Residue-level contacts at the interface:
Residue L219 in chain B contacts residue K76 in chain A (closest heavy-atom distance 2.8 Å).
Residue K76 in chain B contacts residue G217 in chain A (closest heavy-atom distance 3.2 Å).
Residue D107 in chain B interacts with residue R191 in chain A (closest heavy-atom distance 2.9 Å).
Residue A88 in chain B is in contact with residue K200 in chain A (closest heavy-atom distance 2.7 Å).
Residue P149 in chain B contacts residue P149 in chain A (closest heavy-atom distance 3.0 Å).
Residue W195 in chain B is in contact with residue D107 in chain A (closest heavy-atom distance 3.0 Å).
Residue L134 in chain B interacts with residue L134 in chain A (closest heavy-atom distance 3.4 Å).
Residue R70 in chain B is in contact with residue G217 in chain A (closest heavy-atom distance 3.2 Å).
Residue F220 in chain B interacts with residue D78 in chain A (closest heavy-atom distance 2.8 Å).
Residue K197 in chain B interacts with residue D103 in chain A (closest heavy-atom distance 2.9 Å).
Residue R191 in chain B is in contact with residue C111 in chain A (closest heavy-atom distance 3.4 Å).
Residue K200 in chain B is in contact with residue I85 in chain A (closest heavy-atom distance 3.1 Å).
Residue Q143 in chain B contacts residue H7 in chain A (closest heavy-atom distance 3.4 Å).
Residue S64 in chain B interacts with residue F33 in chain A (closest heavy-atom distance 2.8 Å).
Residue H36 in chain B is in contact with residue S65 in chain A (closest heavy-atom distance 2.8 Å).
Residue S187 in chain B interacts with residue Y114 in chain A (closest heavy-atom distance 3.3 Å).
Residue G221 in chain B contacts residue D78 in chain A (closest heavy-atom distance 3.3 Å).
Residue P75 in chain B is in contact with residue R191 in chain A (closest heavy-atom distance 2.9 Å).
Residue Y114 in chain B is in contact with residue S187 in chain A (closest heavy-atom distance 3.4 Å).
Residue K76 in chain B interacts with residue L219 in chain A (closest heavy-atom distance 2.9 Å).
Residue R231 in chain B is in contact with residue D79 in chain A (closest heavy-atom distance 3.4 Å).
Residue S180 in chain B is in contact with residue A117 in chain A (closest heavy-atom distance 3.3 Å).
Residue L110 in chain B interacts with residue S187 in chain A (closest heavy-atom distance 2.5 Å).
Residue I145 in chain B contacts residue I145 in chain A (closest heavy-atom distance 3.4 Å).
Residue K76 in chain B is in contact with residue T218 in chain A (closest heavy-atom distance 3.2 Å).
Residue R70 in chain B contacts residue K215 in chain A (closest heavy-atom distance 3.2 Å).
Residue K200 in chain B interacts with residue F84 in chain A (closest heavy-atom distance 2.9 Å).
Residue T162 in chain B interacts with residue I138 in chain A (closest heavy-atom distance 3.2 Å).
Residue K215 in chain B contacts residue R70 in chain A (closest heavy-atom distance 2.8 Å).
Residue I138 in chain B is in contact with residue T162 in chain A (closest heavy-atom distance 3.3 Å).
Residue C111 in chain B is in contact with residue R191 in chain A (closest heavy-atom distance 3.4 Å).
Residue S187 in chain B interacts with residue L110 in chain A (closest heavy-atom distance 2.6 Å).
Residue G217 in chain B interacts with residue P75 in chain A (closest heavy-atom distance 3.3 Å).
Residue Y163 in chain B is in contact with residue S139 in chain A (closest heavy-atom distance 3.1 Å).
Residue A117 in chain B contacts residue S180 in chain A (closest heavy-atom distance 3.0 Å).
Residue G217 in chain B interacts with residue K76 in chain A (closest heavy-atom distance 3.1 Å).
Residue Y114 in chain B is in contact with residue W47 in chain A (closest heavy-atom distance 3.4 Å).
Residue P62 in chain B is in contact with residue F33 in chain A (closest heavy-atom distance 3.3 Å).
Residue P75 in chain B is in contact with residue G217 in chain A (closest heavy-atom distance 3.4 Å).
Residue R191 in chain B contacts residue D107 in chain A (closest heavy-atom distance 3.0 Å).
Residue D103 in chain B is in contact with residue K197 in chain A (closest heavy-atom distance 3.2 Å).
Residue Q135 in chain B interacts with residue S167 in chain A (closest heavy-atom distance 2.8 Å).
Residue Y163 in chain B contacts residue Q135 in chain A (closest heavy-atom distance 3.3 Å).
Residue R191 in chain B interacts with residue P75 in chain A (closest heavy-atom distance 2.9 Å).
Residue S64 in chain B contacts residue L35 in chain A (closest heavy-atom distance 3.4 Å).
Residue S64 in chain B is in contact with residue S32 in chain A (closest heavy-atom distance 3.4 Å).
Residue S167 in chain B is in contact with residue Q135 in chain A (closest heavy-atom distance 3.2 Å).
Residue W195 in chain B contacts residue I85 in chain A (closest heavy-atom distance 3.4 Å).
Residue H7 in chain B is in contact with residue N146 in chain A (closest heavy-atom distance 3.3 Å).
Residue A88 in chain B interacts with residue C199 in chain A (closest heavy-atom distance 3.4 Å).
Residue D107 in chain B is in contact with residue W195 in chain A (closest heavy-atom distance 3.3 Å).
Residue I228 in chain B contacts residue F84 in chain A (closest heavy-atom distance 3.3 Å).
Residue V63 in chain B interacts with residue F33 in chain A (closest heavy-atom distance 3.4 Å).
Residue H36 in chain B interacts with residue S64 in chain A (closest heavy-atom distance 3.4 Å).
Residue H225 in chain B contacts residue E80 in chain A (closest heavy-atom distance 3.3 Å).
Residue T218 in chain B interacts with residue D78 in chain A (closest heavy-atom distance 2.8 Å).
Residue G216 in chain B interacts with residue R70 in chain A (closest heavy-atom distance 3.4 Å).
Residue T218 in chain B contacts residue K76 in chain A (closest heavy-atom distance 3.3 Å).
Residue T99 in chain B interacts with residue K197 in chain A (closest heavy-atom distance 3.2 Å).
Residue N146 in chain B is in contact with residue H7 in chain A (closest heavy-atom distance 3.4 Å).

Sequence of chain B:
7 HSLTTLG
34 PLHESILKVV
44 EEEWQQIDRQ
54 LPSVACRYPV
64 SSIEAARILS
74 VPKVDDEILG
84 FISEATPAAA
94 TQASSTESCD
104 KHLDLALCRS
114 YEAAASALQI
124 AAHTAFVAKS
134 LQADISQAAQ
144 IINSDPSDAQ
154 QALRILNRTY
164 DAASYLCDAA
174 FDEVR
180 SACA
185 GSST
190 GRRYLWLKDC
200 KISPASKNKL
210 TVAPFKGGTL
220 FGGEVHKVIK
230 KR

Sequence of chain A:
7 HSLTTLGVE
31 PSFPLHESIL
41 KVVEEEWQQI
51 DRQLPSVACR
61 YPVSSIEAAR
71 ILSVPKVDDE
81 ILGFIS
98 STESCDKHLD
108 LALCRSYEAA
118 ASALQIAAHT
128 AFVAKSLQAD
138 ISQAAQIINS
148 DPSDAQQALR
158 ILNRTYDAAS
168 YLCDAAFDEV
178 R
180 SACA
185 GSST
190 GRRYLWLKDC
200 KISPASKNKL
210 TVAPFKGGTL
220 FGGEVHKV

The following describes two proteins that form a bound complex.